Sequence of the second protein:
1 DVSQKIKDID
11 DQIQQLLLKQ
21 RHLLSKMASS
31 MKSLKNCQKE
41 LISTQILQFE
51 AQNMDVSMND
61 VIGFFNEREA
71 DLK

This data describes a binding interaction between two proteins.

Sequence of the first protein:
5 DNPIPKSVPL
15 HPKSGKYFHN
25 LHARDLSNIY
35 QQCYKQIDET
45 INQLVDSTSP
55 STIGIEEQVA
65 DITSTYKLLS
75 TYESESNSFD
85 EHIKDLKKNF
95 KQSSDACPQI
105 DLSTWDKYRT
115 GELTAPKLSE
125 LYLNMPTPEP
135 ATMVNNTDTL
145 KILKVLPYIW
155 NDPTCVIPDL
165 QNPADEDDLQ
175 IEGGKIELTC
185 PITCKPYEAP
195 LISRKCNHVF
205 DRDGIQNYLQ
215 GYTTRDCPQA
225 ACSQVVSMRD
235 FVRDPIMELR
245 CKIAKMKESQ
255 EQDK

Contacts between the two chains:
Residue V12 in the first protein is in contact with residue M54 in the second protein (closest heavy-atom distance 3.8 Å).
Residue I33 in the first protein contacts residue M31 in the second protein (closest heavy-atom distance 3.4 Å).
Residue I104 in the first protein interacts with residue V61 in the second protein (closest heavy-atom distance 3.8 Å).
Residue H15 in the first protein contacts residue D60 in the second protein (closest heavy-atom distance 2.8 Å).
Residue S123 in the first protein contacts residue L47 in the second protein (closest heavy-atom distance 3.8 Å).
Residue I41 in the first protein interacts with residue L24 in the second protein (closest heavy-atom distance 3.7 Å).
Residue Y76 in the first protein interacts with residue K32 in the second protein (closest heavy-atom distance 3.5 Å).
Residue Y126 in the first protein is in contact with residue K39 in the second protein (closest heavy-atom distance 3.4 Å).
Residue R28 in the first protein interacts with residue Q38 in the second protein (closest heavy-atom distance 2.7 Å).
Residue Y76 in the first protein is in contact with residue K35 in the second protein (closest heavy-atom distance 3.1 Å).
Residue F22 in the first protein contacts residue F49 in the second protein (closest heavy-atom distance 3.7 Å).
Residue L106 in the first protein is in contact with residue F65 in the second protein (closest heavy-atom distance 3.7 Å).
Residue L106 in the first protein is in contact with residue F64 in the second protein (closest heavy-atom distance 3.5 Å).
Residue Y34 in the first protein interacts with residue M31 in the second protein (closest heavy-atom distance 3.2 Å).
Residue Q47 in the first protein contacts residue L17 in the second protein (closest heavy-atom distance 3.7 Å).
Residue S51 in the first protein interacts with residue Q14 in the second protein (closest heavy-atom distance 2.8 Å).
Residue P9 in the first protein is in contact with residue M54 in the second protein (closest heavy-atom distance 3.4 Å).
Residue F83 in the first protein interacts with residue I42 in the second protein (closest heavy-atom distance 3.8 Å).
Residue F83 in the first protein is in contact with residue K39 in the second protein (closest heavy-atom distance 3.4 Å).
Residue V12 in the first protein contacts residue N53 in the second protein (closest heavy-atom distance 3.7 Å).
Residue T52 in the first protein contacts residue Q14 in the second protein (closest heavy-atom distance 3.8 Å).
Residue Q47 in the first protein interacts with residue Q20 in the second protein (closest heavy-atom distance 3.0 Å).
Residue L14 in the first protein is in contact with residue F49 in the second protein (closest heavy-atom distance 3.5 Å).
Residue S18 in the first protein is in contact with residue V56 in the second protein (closest heavy-atom distance 3.8 Å).
Residue Y76 in the first protein contacts residue A28 in the second protein (closest heavy-atom distance 3.1 Å).
Residue V12 in the first protein contacts residue S57 in the second protein (closest heavy-atom distance 3.8 Å).
Residue L122 in the first protein interacts with residue E50 in the second protein (closest heavy-atom distance 3.3 Å).
Residue I66 in the first protein contacts residue R21 in the second protein (closest heavy-atom distance 3.7 Å).
Residue Y126 in the first protein interacts with residue S43 in the second protein (closest heavy-atom distance 2.5 Å).
Residue D65 in the first protein contacts residue R21 in the second protein (closest heavy-atom distance 3.5 Å).
Residue H15 in the first protein interacts with residue V56 in the second protein (closest heavy-atom distance 3.8 Å).
Residue Y21 in the first protein interacts with residue Q52 in the second protein (closest heavy-atom distance 3.5 Å).
Residue Q62 in the first protein interacts with residue R21 in the second protein (closest heavy-atom distance 3.5 Å).
Residue E79 in the first protein contacts residue K35 in the second protein (closest heavy-atom distance 3.1 Å).
Residue Y126 in the first protein interacts with residue I42 in the second protein (closest heavy-atom distance 3.3 Å).
Residue P13 in the first protein is in contact with residue N53 in the second protein (closest heavy-atom distance 3.0 Å).
Residue C37 in the first protein interacts with residue M31 in the second protein (closest heavy-atom distance 3.4 Å).
Residue L48 in the first protein is in contact with residue R21 in the second protein (closest heavy-atom distance 3.3 Å).
Residue I8 in the first protein contacts residue M54 in the second protein (closest heavy-atom distance 3.7 Å).
Residue Y34 in the first protein is in contact with residue K35 in the second protein (closest heavy-atom distance 3.2 Å).
Residue L106 in the first protein interacts with residue R68 in the second protein (closest heavy-atom distance 3.1 Å).
Residue T44 in the first protein contacts residue Q20 in the second protein (closest heavy-atom distance 3.5 Å).
Residue C37 in the first protein contacts residue M27 in the second protein (closest heavy-atom distance 3.5 Å).
Residue S18 in the first protein is in contact with residue N53 in the second protein (closest heavy-atom distance 2.9 Å).
Residue S80 in the first protein contacts residue K35 in the second protein (closest heavy-atom distance 3.5 Å).
Residue T44 in the first protein contacts residue L24 in the second protein (closest heavy-atom distance 3.5 Å).
Residue H26 in the first protein contacts residue I42 in the second protein (closest heavy-atom distance 3.3 Å).
Residue I66 in the first protein interacts with residue L24 in the second protein (closest heavy-atom distance 3.4 Å).
Residue L30 in the first protein contacts residue L34 in the second protein (closest heavy-atom distance 3.1 Å).
Residue S123 in the first protein contacts residue I46 in the second protein (closest heavy-atom distance 3.8 Å).
Residue S123 in the first protein contacts residue E50 in the second protein (closest heavy-atom distance 2.8 Å).
Residue W109 in the first protein contacts residue V61 in the second protein (closest heavy-atom distance 3.4 Å).
Residue S51 in the first protein contacts residue L17 in the second protein (closest heavy-atom distance 3.5 Å).
Residue A27 in the first protein interacts with residue Q38 in the second protein (closest heavy-atom distance 3.5 Å).
Residue W109 in the first protein interacts with residue M58 in the second protein (closest heavy-atom distance 3.2 Å).
Residue L14 in the first protein contacts residue N53 in the second protein (closest heavy-atom distance 3.8 Å).
Residue S51 in the first protein contacts residue I13 in the second protein (closest heavy-atom distance 3.6 Å).
Residue H15 in the first protein interacts with residue N53 in the second protein (closest heavy-atom distance 2.8 Å).
Residue S53 in the first protein contacts residue Q14 in the second protein (closest heavy-atom distance 3.1 Å).
Residue K121 in the first protein is in contact with residue E50 in the second protein (closest heavy-atom distance 3.4 Å).